These two protein chains interact to form a complex.

Sequence of protein 1:
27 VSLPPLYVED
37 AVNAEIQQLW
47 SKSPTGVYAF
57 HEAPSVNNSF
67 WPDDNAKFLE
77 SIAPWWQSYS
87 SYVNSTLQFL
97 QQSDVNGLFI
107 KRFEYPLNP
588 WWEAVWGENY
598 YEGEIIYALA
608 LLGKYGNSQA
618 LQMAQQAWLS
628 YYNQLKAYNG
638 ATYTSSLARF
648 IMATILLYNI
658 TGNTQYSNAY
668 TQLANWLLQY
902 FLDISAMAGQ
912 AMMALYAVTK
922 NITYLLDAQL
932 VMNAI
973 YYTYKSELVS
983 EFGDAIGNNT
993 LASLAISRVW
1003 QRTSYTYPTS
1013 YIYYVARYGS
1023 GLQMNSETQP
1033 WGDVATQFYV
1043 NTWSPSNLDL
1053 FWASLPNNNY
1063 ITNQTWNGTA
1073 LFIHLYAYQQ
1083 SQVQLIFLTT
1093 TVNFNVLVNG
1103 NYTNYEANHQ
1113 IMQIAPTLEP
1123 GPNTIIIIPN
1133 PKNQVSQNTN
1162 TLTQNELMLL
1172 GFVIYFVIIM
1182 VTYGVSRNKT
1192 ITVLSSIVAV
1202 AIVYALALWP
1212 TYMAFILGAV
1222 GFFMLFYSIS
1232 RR

Sequence of protein 2:
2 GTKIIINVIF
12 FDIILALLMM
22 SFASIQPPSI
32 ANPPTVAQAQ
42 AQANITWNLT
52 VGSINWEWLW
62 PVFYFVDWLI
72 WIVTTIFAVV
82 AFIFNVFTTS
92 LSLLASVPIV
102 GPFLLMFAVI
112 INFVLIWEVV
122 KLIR

Interface contacts:
Residue F1216 in protein 1 interacts with residue F23 in protein 2 (closest heavy-atom distance 3.7 Å).
Residue F1216 in protein 1 is in contact with residue M21 in protein 2 (closest heavy-atom distance 1.0 Å).
Residue I1217 in protein 1 contacts residue L19 in protein 2 (closest heavy-atom distance 2.7 Å).
Residue A1220 in protein 1 interacts with residue L18 in protein 2 (closest heavy-atom distance 4.2 Å).
Residue A1220 in protein 1 interacts with residue L19 in protein 2 (closest heavy-atom distance 3.2 Å).
Residue F1224 in protein 1 contacts residue L18 in protein 2 (closest heavy-atom distance 4.8 Å).
Residue I1217 in protein 1 is in contact with residue M20 in protein 2 (closest heavy-atom distance 4.9 Å).
Residue F1216 in protein 1 interacts with residue L18 in protein 2 (closest heavy-atom distance 3.3 Å).
Residue F1216 in protein 1 is in contact with residue L19 in protein 2 (closest heavy-atom distance 4.9 Å).
Residue T1212 in protein 1 interacts with residue M21 in protein 2 (closest heavy-atom distance 4.8 Å).
Residue F1224 in protein 1 is in contact with residue L19 in protein 2 (closest heavy-atom distance 4.6 Å).
Residue I1217 in protein 1 contacts residue M21 in protein 2 (closest heavy-atom distance 3.8 Å).
Residue Y1213 in protein 1 interacts with residue M21 in protein 2 (closest heavy-atom distance 4.3 Å).
Residue V1221 in protein 1 contacts residue L19 in protein 2 (closest heavy-atom distance 4.3 Å).
Residue F1224 in protein 1 interacts with residue I15 in protein 2 (closest heavy-atom distance 3.2 Å).